Sequence of the second protein:
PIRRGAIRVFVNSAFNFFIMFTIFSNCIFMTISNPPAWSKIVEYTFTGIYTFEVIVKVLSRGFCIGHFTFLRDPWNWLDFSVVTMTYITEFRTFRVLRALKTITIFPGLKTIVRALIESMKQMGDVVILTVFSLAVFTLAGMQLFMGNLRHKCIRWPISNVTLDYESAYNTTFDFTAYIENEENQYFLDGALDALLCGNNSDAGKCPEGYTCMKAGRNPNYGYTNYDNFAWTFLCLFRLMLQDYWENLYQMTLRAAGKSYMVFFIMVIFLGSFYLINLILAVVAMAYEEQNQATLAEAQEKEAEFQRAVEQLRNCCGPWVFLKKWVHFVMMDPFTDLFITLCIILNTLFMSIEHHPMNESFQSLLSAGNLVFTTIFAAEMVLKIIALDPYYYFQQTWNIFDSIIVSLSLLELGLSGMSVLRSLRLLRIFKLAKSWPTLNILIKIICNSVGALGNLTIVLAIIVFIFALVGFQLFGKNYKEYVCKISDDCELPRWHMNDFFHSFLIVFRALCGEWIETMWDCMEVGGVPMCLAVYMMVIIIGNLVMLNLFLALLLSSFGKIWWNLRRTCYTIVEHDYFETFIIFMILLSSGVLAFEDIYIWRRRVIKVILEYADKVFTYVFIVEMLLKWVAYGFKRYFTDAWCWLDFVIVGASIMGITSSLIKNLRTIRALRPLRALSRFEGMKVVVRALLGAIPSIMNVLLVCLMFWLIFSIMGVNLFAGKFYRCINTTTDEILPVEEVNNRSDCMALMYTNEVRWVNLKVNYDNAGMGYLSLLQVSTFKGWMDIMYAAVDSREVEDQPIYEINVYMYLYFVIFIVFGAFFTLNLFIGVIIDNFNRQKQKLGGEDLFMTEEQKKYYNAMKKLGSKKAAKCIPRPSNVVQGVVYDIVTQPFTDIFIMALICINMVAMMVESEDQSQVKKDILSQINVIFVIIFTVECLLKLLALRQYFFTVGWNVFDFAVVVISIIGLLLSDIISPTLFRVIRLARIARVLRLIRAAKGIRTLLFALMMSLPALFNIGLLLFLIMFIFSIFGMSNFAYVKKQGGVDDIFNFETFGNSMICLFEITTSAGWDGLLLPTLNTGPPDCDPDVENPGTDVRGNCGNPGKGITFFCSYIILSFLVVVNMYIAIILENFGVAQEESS

These two protein chains interact to form a complex.

Sequence of the first protein:
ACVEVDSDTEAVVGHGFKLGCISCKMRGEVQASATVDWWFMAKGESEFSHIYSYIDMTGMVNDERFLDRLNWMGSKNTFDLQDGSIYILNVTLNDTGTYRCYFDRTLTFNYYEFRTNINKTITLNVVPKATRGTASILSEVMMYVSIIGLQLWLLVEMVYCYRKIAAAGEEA

Contacts between the two chains:
Residue K1039 in the second protein contacts residue M166 in the first protein (closest heavy-atom distance 4.0 Å).
Residue E326 in the second protein interacts with residue F137 in the first protein (closest heavy-atom distance 4.1 Å).
Residue V1032 in the second protein is in contact with residue S159 in the first protein (closest heavy-atom distance 4.1 Å).
Residue E301 in the second protein interacts with residue Y135 in the first protein (closest heavy-atom distance 2.4 Å).
Residue V1040 in the second protein contacts residue M166 in the first protein (closest heavy-atom distance 3.5 Å).
Residue E326 in the second protein contacts residue F132 in the first protein (closest heavy-atom distance 3.2 Å).
Residue Y328 in the second protein contacts residue Y135 in the first protein (closest heavy-atom distance 3.7 Å).
Residue Y1036 in the second protein interacts with residue S162 in the first protein (closest heavy-atom distance 3.1 Å).
Residue Y1036 in the second protein contacts residue S159 in the first protein (closest heavy-atom distance 4.0 Å).
Residue L313 in the second protein interacts with residue R50 in the first protein (closest heavy-atom distance 3.6 Å).
Residue Y328 in the second protein contacts residue F132 in the first protein (closest heavy-atom distance 4.1 Å).
Residue E326 in the second protein contacts residue T139 in the first protein (closest heavy-atom distance 3.9 Å).
Residue E1489 in the second protein interacts with residue A24 in the first protein (closest heavy-atom distance 3.1 Å).
Residue K323 in the second protein interacts with residue R50 in the first protein (closest heavy-atom distance 2.9 Å).
Residue P1529 in the second protein is in contact with residue C25 in the first protein (closest heavy-atom distance 3.5 Å).
Residue P1529 in the second protein is in contact with residue Q105 in the first protein (closest heavy-atom distance 2.4 Å).
Residue G1530 in the second protein interacts with residue V26 in the first protein (closest heavy-atom distance 3.4 Å).
Residue P1529 in the second protein contacts residue V26 in the first protein (closest heavy-atom distance 3.5 Å).
Residue C324 in the second protein contacts residue M49 in the first protein (closest heavy-atom distance 3.2 Å).
Residue I985 in the second protein interacts with residue Y185 in the first protein (closest heavy-atom distance 3.0 Å).
Residue V1040 in the second protein contacts residue I170 in the first protein (closest heavy-atom distance 4.0 Å).
Residue W1025 in the second protein interacts with residue V28 in the first protein (closest heavy-atom distance 3.3 Å).
Residue E326 in the second protein is in contact with residue M49 in the first protein (closest heavy-atom distance 3.8 Å).
Residue Y304 in the second protein interacts with residue Y134 in the first protein (closest heavy-atom distance 3.9 Å).
Residue R1028 in the second protein contacts residue D31 in the first protein (closest heavy-atom distance 2.5 Å).
Residue Y1023 in the second protein is in contact with residue V26 in the first protein (closest heavy-atom distance 3.4 Å).
Residue I1022 in the second protein is in contact with residue V26 in the first protein (closest heavy-atom distance 3.5 Å).
Residue I996 in the second protein interacts with residue E180 in the first protein (closest heavy-atom distance 4.0 Å).
Residue G327 in the second protein contacts residue F137 in the first protein (closest heavy-atom distance 4.1 Å).
Residue V1032 in the second protein contacts residue A158 in the first protein (closest heavy-atom distance 3.4 Å).
Residue V1044 in the second protein interacts with residue L173 in the first protein (closest heavy-atom distance 4.1 Å).
Residue N302 in the second protein interacts with residue Y135 in the first protein (closest heavy-atom distance 4.0 Å).
Residue F1005 in the second protein interacts with residue L173 in the first protein (closest heavy-atom distance 4.0 Å).
Residue D1484 in the second protein interacts with residue R50 in the first protein (closest heavy-atom distance 2.9 Å).
Residue T992 in the second protein interacts with residue C184 in the first protein (closest heavy-atom distance 3.0 Å).
Residue N1528 in the second protein interacts with residue A24 in the first protein (closest heavy-atom distance 3.1 Å).
Residue I1022 in the second protein contacts residue A24 in the first protein (closest heavy-atom distance 2.7 Å).
Residue R273 in the second protein contacts residue Y135 in the first protein (closest heavy-atom distance 3.0 Å).
Residue E326 in the second protein is in contact with residue R128 in the first protein (closest heavy-atom distance 4.0 Å).
Residue Y1475 in the second protein is in contact with residue A24 in the first protein (closest heavy-atom distance 3.0 Å).
Residue P1529 in the second protein interacts with residue D106 in the first protein (closest heavy-atom distance 3.7 Å).
Residue R1026 in the second protein contacts residue V26 in the first protein (closest heavy-atom distance 3.4 Å).
Residue R1026 in the second protein is in contact with residue V28 in the first protein (closest heavy-atom distance 3.8 Å).
Residue P325 in the second protein is in contact with residue F132 in the first protein (closest heavy-atom distance 3.9 Å).
Residue R1026 in the second protein contacts residue E27 in the first protein (closest heavy-atom distance 3.4 Å).
Residue Y1036 in the second protein interacts with residue E163 in the first protein (closest heavy-atom distance 3.6 Å).
Residue R1028 in the second protein is in contact with residue V28 in the first protein (closest heavy-atom distance 4.0 Å).
Residue N988 in the second protein is in contact with residue A189 in the first protein (closest heavy-atom distance 3.8 Å).
Residue Y1043 in the second protein interacts with residue Q174 in the first protein (closest heavy-atom distance 3.0 Å).
Residue V1032 in the second protein contacts residue S162 in the first protein (closest heavy-atom distance 3.5 Å).
Residue Y1036 in the second protein contacts residue M166 in the first protein (closest heavy-atom distance 3.5 Å).
Residue P1529 in the second protein is in contact with residue I45 in the first protein (closest heavy-atom distance 3.9 Å).
Residue G1530 in the second protein contacts residue I45 in the first protein (closest heavy-atom distance 3.6 Å).
Residue P1529 in the second protein interacts with residue A24 in the first protein (closest heavy-atom distance 4.0 Å).
Residue T992 in the second protein interacts with residue M181 in the first protein (closest heavy-atom distance 4.1 Å).
Residue T1531 in the second protein is in contact with residue V26 in the first protein (closest heavy-atom distance 4.0 Å).
Residue K1478 in the second protein interacts with residue A24 in the first protein (closest heavy-atom distance 4.0 Å).
Residue P325 in the second protein interacts with residue R50 in the first protein (closest heavy-atom distance 4.0 Å).
Residue Y1036 in the second protein interacts with residue R155 in the first protein (closest heavy-atom distance 3.9 Å).
Residue V1047 in the second protein contacts residue L177 in the first protein (closest heavy-atom distance 3.4 Å).